Residue-level contacts at the interface:
Residue R223 in chain B interacts with residue D224 in chain A (closest heavy-atom distance 4.7 Å).
Residue R223 in chain B is in contact with residue R223 in chain A (closest heavy-atom distance 3.1 Å).
Residue D222 in chain B interacts with residue D224 in chain A (closest heavy-atom distance 4.3 Å).

Sequence of chain A:
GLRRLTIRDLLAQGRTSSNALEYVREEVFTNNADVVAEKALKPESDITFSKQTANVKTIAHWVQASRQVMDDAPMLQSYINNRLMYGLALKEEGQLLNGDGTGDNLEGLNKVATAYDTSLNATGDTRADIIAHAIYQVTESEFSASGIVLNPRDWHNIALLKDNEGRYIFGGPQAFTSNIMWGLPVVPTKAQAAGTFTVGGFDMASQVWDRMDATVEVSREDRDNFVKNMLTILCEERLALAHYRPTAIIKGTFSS

These two protein chains interact to form a complex.

Sequence of chain B:
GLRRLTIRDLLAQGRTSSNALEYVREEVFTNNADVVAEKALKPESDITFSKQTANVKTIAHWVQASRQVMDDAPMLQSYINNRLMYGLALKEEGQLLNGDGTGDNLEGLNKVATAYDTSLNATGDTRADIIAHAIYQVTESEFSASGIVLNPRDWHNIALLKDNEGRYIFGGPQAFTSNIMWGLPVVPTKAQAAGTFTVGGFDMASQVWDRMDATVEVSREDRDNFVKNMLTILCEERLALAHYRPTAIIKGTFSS